Interface contacts:
Residue S99 in chain A is in contact with residue F6 in chain B (closest heavy-atom distance 4.0 Å).
Residue T80 in chain A interacts with residue M9 in chain B (closest heavy-atom distance 4.1 Å).
Residue V97 in chain A is in contact with residue F6 in chain B (closest heavy-atom distance 3.7 Å).
Residue I95 in chain A is in contact with residue M9 in chain B (closest heavy-atom distance 3.8 Å).
Residue Y159 in chain A interacts with residue A2 in chain B (closest heavy-atom distance 2.4 Å).
Residue Y116 in chain A interacts with residue F6 in chain B (closest heavy-atom distance 3.4 Å).
Residue V76 in chain A is in contact with residue T8 in chain B (closest heavy-atom distance 4.2 Å).
Residue L5 in chain A is in contact with residue A2 in chain B (closest heavy-atom distance 4.2 Å).
Residue S73 in chain A is in contact with residue A7 in chain B (closest heavy-atom distance 3.7 Å).
Residue L81 in chain A contacts residue M9 in chain B (closest heavy-atom distance 4.1 Å).
Residue Y22 in chain A contacts residue F6 in chain B (closest heavy-atom distance 4.4 Å).
Residue K66 in chain A is in contact with residue F4 in chain B (closest heavy-atom distance 4.1 Å).
Residue W147 in chain A interacts with residue T8 in chain B (closest heavy-atom distance 2.9 Å).
Residue F74 in chain A contacts residue M9 in chain B (closest heavy-atom distance 4.0 Å).
Residue R155 in chain A contacts residue F6 in chain B (closest heavy-atom distance 4.7 Å).
Residue S73 in chain A is in contact with residue T8 in chain B (closest heavy-atom distance 3.5 Å).
Residue E63 in chain A contacts residue V3 in chain B (closest heavy-atom distance 3.5 Å).
Residue D77 in chain A is in contact with residue A7 in chain B (closest heavy-atom distance 3.9 Å).
Residue E24 in chain A interacts with residue V3 in chain B (closest heavy-atom distance 3.7 Å).
Residue E152 in chain A is in contact with residue A7 in chain B (closest heavy-atom distance 3.3 Å).
Residue N70 in chain A interacts with residue F6 in chain B (closest heavy-atom distance 3.0 Å).
Residue S73 in chain A contacts residue F6 in chain B (closest heavy-atom distance 3.5 Å).
Residue Y59 in chain A contacts residue A2 in chain B (closest heavy-atom distance 4.2 Å).
Residue C164 in chain A contacts residue A2 in chain B (closest heavy-atom distance 4.8 Å).
Residue Y45 in chain A contacts residue V3 in chain B (closest heavy-atom distance 4.0 Å).
Residue N70 in chain A interacts with residue N5 in chain B (closest heavy-atom distance 3.5 Å).
Residue V9 in chain A contacts residue F6 in chain B (closest heavy-atom distance 3.9 Å).
Residue N70 in chain A is in contact with residue V3 in chain B (closest heavy-atom distance 4.5 Å).
Residue Y123 in chain A interacts with residue M9 in chain B (closest heavy-atom distance 4.4 Å).
Residue Y116 in chain A interacts with residue M9 in chain B (closest heavy-atom distance 3.3 Å).
Residue S99 in chain A contacts residue F4 in chain B (closest heavy-atom distance 4.3 Å).
Residue K66 in chain A contacts residue A2 in chain B (closest heavy-atom distance 3.4 Å).
Residue W167 in chain A interacts with residue A2 in chain B (closest heavy-atom distance 3.8 Å).
Residue D77 in chain A is in contact with residue T8 in chain B (closest heavy-atom distance 3.2 Å).
Residue Y7 in chain A is in contact with residue V3 in chain B (closest heavy-atom distance 3.5 Å).
Residue K66 in chain A contacts residue N5 in chain B (closest heavy-atom distance 3.1 Å).
Residue E24 in chain A contacts residue F6 in chain B (closest heavy-atom distance 4.7 Å).
Residue Q114 in chain A contacts residue F4 in chain B (closest heavy-atom distance 3.5 Å).
Residue T163 in chain A interacts with residue A2 in chain B (closest heavy-atom distance 4.5 Å).
Residue F74 in chain A is in contact with residue F6 in chain B (closest heavy-atom distance 3.7 Å).
Residue Q114 in chain A interacts with residue F6 in chain B (closest heavy-atom distance 3.5 Å).
Residue Y159 in chain A interacts with residue V3 in chain B (closest heavy-atom distance 3.6 Å).
Residue L156 in chain A is in contact with residue F4 in chain B (closest heavy-atom distance 3.8 Å).
Residue R155 in chain A interacts with residue F4 in chain B (closest heavy-atom distance 3.0 Å).
Residue Y171 in chain A contacts residue A2 in chain B (closest heavy-atom distance 2.7 Å).
Residue E152 in chain A interacts with residue F4 in chain B (closest heavy-atom distance 3.6 Å).
Residue Y84 in chain A interacts with residue M9 in chain B (closest heavy-atom distance 2.6 Å).
Residue Y7 in chain A is in contact with residue A2 in chain B (closest heavy-atom distance 3.0 Å).
Residue K146 in chain A interacts with residue M9 in chain B (closest heavy-atom distance 3.5 Å).
Residue D77 in chain A interacts with residue M9 in chain B (closest heavy-atom distance 2.8 Å).
Residue N70 in chain A contacts residue F4 in chain B (closest heavy-atom distance 3.0 Å).
Residue Y159 in chain A interacts with residue F4 in chain B (closest heavy-atom distance 3.6 Å).
Residue W147 in chain A contacts residue M9 in chain B (closest heavy-atom distance 4.0 Å).
Residue E63 in chain A is in contact with residue A2 in chain B (closest heavy-atom distance 3.1 Å).
Residue Y116 in chain A interacts with residue A7 in chain B (closest heavy-atom distance 4.6 Å).
Residue R155 in chain A is in contact with residue N5 in chain B (closest heavy-atom distance 2.5 Å).
Residue K66 in chain A contacts residue V3 in chain B (closest heavy-atom distance 2.8 Å).
Residue R155 in chain A is in contact with residue A7 in chain B (closest heavy-atom distance 4.4 Å).
Residue T143 in chain A contacts residue M9 in chain B (closest heavy-atom distance 3.4 Å).
Residue W147 in chain A contacts residue A7 in chain B (closest heavy-atom distance 3.8 Å).

These two protein chains interact to form a complex.

Sequence of chain B:
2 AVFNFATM

Sequence of chain A:
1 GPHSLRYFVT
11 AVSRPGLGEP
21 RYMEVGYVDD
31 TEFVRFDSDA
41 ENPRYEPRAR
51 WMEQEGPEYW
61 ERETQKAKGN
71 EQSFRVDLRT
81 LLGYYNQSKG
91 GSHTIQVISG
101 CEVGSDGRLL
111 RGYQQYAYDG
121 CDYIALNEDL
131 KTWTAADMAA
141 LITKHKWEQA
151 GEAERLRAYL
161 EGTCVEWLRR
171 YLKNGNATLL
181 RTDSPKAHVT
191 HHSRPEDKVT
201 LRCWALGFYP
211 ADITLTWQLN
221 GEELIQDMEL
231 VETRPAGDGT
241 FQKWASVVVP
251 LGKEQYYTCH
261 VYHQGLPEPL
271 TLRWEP